Sequence of the second protein:
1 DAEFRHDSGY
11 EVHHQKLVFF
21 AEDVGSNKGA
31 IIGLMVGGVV

The following describes two proteins that form a bound complex.

Residue-level contacts at the interface:
Residue A2 in the first protein contacts residue D1 in the second protein (closest heavy-atom distance 3.6 Å).
Residue H13 in the first protein contacts residue H14 in the second protein (closest heavy-atom distance 3.2 Å).
Residue H6 in the first protein interacts with residue H6 in the second protein (closest heavy-atom distance 3.3 Å).
Residue I31 in the first protein is in contact with residue I31 in the second protein (closest heavy-atom distance 3.3 Å).
Residue A21 in the first protein is in contact with residue E22 in the second protein (closest heavy-atom distance 2.8 Å).
Residue F19 in the first protein is in contact with residue V18 in the second protein (closest heavy-atom distance 2.8 Å).
Residue Y10 in the first protein is in contact with residue Y10 in the second protein (closest heavy-atom distance 3.4 Å).
Residue Q15 in the first protein interacts with residue Q15 in the second protein (closest heavy-atom distance 3.1 Å).
Residue A21 in the first protein contacts residue A21 in the second protein (closest heavy-atom distance 3.5 Å).
Residue E3 in the first protein contacts residue E3 in the second protein (closest heavy-atom distance 3.6 Å).
Residue H13 in the first protein is in contact with residue H13 in the second protein (closest heavy-atom distance 3.4 Å).
Residue D1 in the first protein interacts with residue D1 in the second protein (closest heavy-atom distance 2.8 Å).
Residue E11 in the first protein is in contact with residue V12 in the second protein (closest heavy-atom distance 3.5 Å).
Residue L17 in the first protein is in contact with residue V18 in the second protein (closest heavy-atom distance 3.2 Å).
Residue F20 in the first protein interacts with residue F20 in the second protein (closest heavy-atom distance 3.4 Å).
Residue H13 in the first protein is in contact with residue V12 in the second protein (closest heavy-atom distance 3.3 Å).
Residue D7 in the first protein contacts residue H6 in the second protein (closest heavy-atom distance 2.9 Å).
Residue V39 in the first protein interacts with residue V39 in the second protein (closest heavy-atom distance 3.3 Å).
Residue Q15 in the first protein is in contact with residue L17 in the second protein (closest heavy-atom distance 3.5 Å).
Residue L17 in the first protein contacts residue L17 in the second protein (closest heavy-atom distance 3.3 Å).
Residue A2 in the first protein interacts with residue E3 in the second protein (closest heavy-atom distance 3.3 Å).
Residue F4 in the first protein is in contact with residue E3 in the second protein (closest heavy-atom distance 3.0 Å).
Residue V36 in the first protein is in contact with residue V36 in the second protein (closest heavy-atom distance 3.2 Å).
Residue G25 in the first protein contacts residue V24 in the second protein (closest heavy-atom distance 3.3 Å).
Residue R5 in the first protein interacts with residue R5 in the second protein (closest heavy-atom distance 3.0 Å).
Residue H6 in the first protein is in contact with residue S8 in the second protein (closest heavy-atom distance 3.7 Å).
Residue D7 in the first protein contacts residue R5 in the second protein (closest heavy-atom distance 3.5 Å).
Residue I31 in the first protein contacts residue I32 in the second protein (closest heavy-atom distance 3.4 Å).
Residue D7 in the first protein is in contact with residue S8 in the second protein (closest heavy-atom distance 2.3 Å).
Residue S8 in the first protein is in contact with residue S8 in the second protein (closest heavy-atom distance 3.2 Å).
Residue L34 in the first protein interacts with residue G33 in the second protein (closest heavy-atom distance 3.1 Å).
Residue Q15 in the first protein contacts residue K16 in the second protein (closest heavy-atom distance 3.7 Å).
Residue F19 in the first protein contacts residue F20 in the second protein (closest heavy-atom distance 3.1 Å).
Residue V40 in the first protein interacts with residue V40 in the second protein (closest heavy-atom distance 3.0 Å).
Residue A30 in the first protein is in contact with residue A30 in the second protein (closest heavy-atom distance 3.2 Å).
Residue G25 in the first protein interacts with residue S26 in the second protein (closest heavy-atom distance 2.8 Å).
Residue F20 in the first protein interacts with residue A21 in the second protein (closest heavy-atom distance 3.0 Å).
Residue L34 in the first protein interacts with residue M35 in the second protein (closest heavy-atom distance 3.5 Å).
Residue D23 in the first protein interacts with residue D23 in the second protein (closest heavy-atom distance 2.7 Å).
Residue V36 in the first protein interacts with residue G37 in the second protein (closest heavy-atom distance 3.5 Å).
Residue K16 in the first protein contacts residue K16 in the second protein (closest heavy-atom distance 3.4 Å).
Residue E22 in the first protein is in contact with residue E22 in the second protein (closest heavy-atom distance 3.3 Å).
Residue V36 in the first protein contacts residue M35 in the second protein (closest heavy-atom distance 3.7 Å).
Residue L34 in the first protein interacts with residue L34 in the second protein (closest heavy-atom distance 3.5 Å).
Residue K28 in the first protein contacts residue G29 in the second protein (closest heavy-atom distance 3.0 Å).
Residue V12 in the first protein is in contact with residue V12 in the second protein (closest heavy-atom distance 3.4 Å).
Residue L17 in the first protein is in contact with residue K16 in the second protein (closest heavy-atom distance 3.7 Å).
Residue M35 in the first protein interacts with residue M35 in the second protein (closest heavy-atom distance 3.3 Å).
Residue D23 in the first protein is in contact with residue E22 in the second protein (closest heavy-atom distance 3.1 Å).
Residue Q15 in the first protein is in contact with residue V36 in the second protein (closest heavy-atom distance 3.5 Å).
Residue I32 in the first protein interacts with residue I32 in the second protein (closest heavy-atom distance 3.3 Å).
Residue E11 in the first protein contacts residue Y10 in the second protein (closest heavy-atom distance 3.6 Å).
Residue G25 in the first protein contacts residue K28 in the second protein (closest heavy-atom distance 3.6 Å).
Residue G38 in the first protein interacts with residue G38 in the second protein (closest heavy-atom distance 3.7 Å).
Residue G37 in the first protein contacts residue G38 in the second protein (closest heavy-atom distance 3.3 Å).
Residue F19 in the first protein interacts with residue F19 in the second protein (closest heavy-atom distance 3.5 Å).
Residue N27 in the first protein interacts with residue N27 in the second protein (closest heavy-atom distance 3.1 Å).
Residue M35 in the first protein interacts with residue G38 in the second protein (closest heavy-atom distance 3.2 Å).
Residue H14 in the first protein contacts residue H14 in the second protein (closest heavy-atom distance 2.7 Å).
Residue G37 in the first protein contacts residue G37 in the second protein (closest heavy-atom distance 3.3 Å).

Sequence of the first protein:
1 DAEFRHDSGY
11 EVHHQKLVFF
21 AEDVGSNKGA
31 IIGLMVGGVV